Sequence of chain A:
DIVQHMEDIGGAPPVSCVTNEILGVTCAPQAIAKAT

Sequence of chain B:
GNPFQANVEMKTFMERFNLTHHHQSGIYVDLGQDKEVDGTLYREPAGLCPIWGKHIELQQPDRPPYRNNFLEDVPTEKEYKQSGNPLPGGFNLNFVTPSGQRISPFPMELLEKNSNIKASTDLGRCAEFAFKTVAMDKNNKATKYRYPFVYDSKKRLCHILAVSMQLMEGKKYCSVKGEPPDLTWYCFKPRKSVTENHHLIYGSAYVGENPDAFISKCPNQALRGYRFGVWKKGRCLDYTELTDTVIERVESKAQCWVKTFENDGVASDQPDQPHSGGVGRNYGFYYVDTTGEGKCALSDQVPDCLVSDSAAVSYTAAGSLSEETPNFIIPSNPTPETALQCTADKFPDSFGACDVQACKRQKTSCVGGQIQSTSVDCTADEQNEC

The following describes two proteins that form a bound complex.

Residue-level contacts at the interface:
Residue M175 in chain B contacts residue G10 in chain A (closest heavy-atom distance 3.5 Å).
Residue V144 in chain B is in contact with residue T19 in chain A (closest heavy-atom distance 2.9 Å).
Residue Y52 in chain B is in contact with residue A12 in chain A (closest heavy-atom distance 3.6 Å).
Residue V106 in chain B contacts residue C27 in chain A (closest heavy-atom distance 2.8 Å).
Residue Y52 in chain B is in contact with residue P13 in chain A (closest heavy-atom distance 3.4 Å).
Residue N126 in chain B is in contact with residue E21 in chain A (closest heavy-atom distance 2.9 Å).
Residue I127 in chain B contacts residue I22 in chain A (closest heavy-atom distance 3.0 Å).
Residue Y155 in chain B contacts residue P13 in chain A (closest heavy-atom distance 3.5 Å).
Residue P85 in chain B contacts residue A33 in chain A (closest heavy-atom distance 3.2 Å).
Residue M146 in chain B contacts residue C17 in chain A (closest heavy-atom distance 3.2 Å).
Residue F105 in chain B interacts with residue C27 in chain A (closest heavy-atom distance 3.4 Å).
Residue Y52 in chain B interacts with residue G11 in chain A (closest heavy-atom distance 3.4 Å).
Residue Y157 in chain B is in contact with residue V15 in chain A (closest heavy-atom distance 3.6 Å).
Residue K142 in chain B is in contact with residue T19 in chain A (closest heavy-atom distance 3.4 Å).
Residue Y183 in chain B is in contact with residue H5 in chain A (closest heavy-atom distance 3.4 Å).
Residue Y183 in chain B contacts residue I2 in chain A (closest heavy-atom distance 3.7 Å).
Residue E87 in chain B is in contact with residue K34 in chain A (closest heavy-atom distance 3.3 Å).
Residue R53 in chain B interacts with residue E7 in chain A (closest heavy-atom distance 3.3 Å).
Residue F105 in chain B contacts residue A28 in chain A (closest heavy-atom distance 3.5 Å).
Residue Y90 in chain B contacts residue A35 in chain A (closest heavy-atom distance 3.0 Å).
Residue L41 in chain B is in contact with residue I9 in chain A (closest heavy-atom distance 3.7 Å).
Residue T194 in chain B interacts with residue T36 in chain A (closest heavy-atom distance 3.7 Å).
Residue Q280 in chain B is in contact with residue I9 in chain A (closest heavy-atom distance 3.5 Å).
Residue E87 in chain B contacts residue A33 in chain A (closest heavy-atom distance 3.0 Å).
Residue P281 in chain B is in contact with residue D8 in chain A (closest heavy-atom distance 3.3 Å).
Residue M175 in chain B contacts residue I9 in chain A (closest heavy-atom distance 3.1 Å).
Residue Y52 in chain B contacts residue P14 in chain A (closest heavy-atom distance 3.2 Å).
Residue I113 in chain B interacts with residue N20 in chain A (closest heavy-atom distance 3.6 Å).
Residue V84 in chain B interacts with residue I32 in chain A (closest heavy-atom distance 3.6 Å).
Residue T86 in chain B is in contact with residue A33 in chain A (closest heavy-atom distance 3.4 Å).
Residue R53 in chain B is in contact with residue D8 in chain A (closest heavy-atom distance 2.8 Å).
Residue N104 in chain B is in contact with residue I32 in chain A (closest heavy-atom distance 3.7 Å).
Residue Y90 in chain B interacts with residue T36 in chain A (closest heavy-atom distance 2.5 Å).
Residue T143 in chain B interacts with residue N20 in chain A (closest heavy-atom distance 2.6 Å).
Residue N124 in chain B interacts with residue I22 in chain A (closest heavy-atom distance 3.3 Å).
Residue N95 in chain B interacts with residue T36 in chain A (closest heavy-atom distance 2.9 Å).
Residue M178 in chain B interacts with residue I9 in chain A (closest heavy-atom distance 3.7 Å).
Residue F105 in chain B is in contact with residue V15 in chain A (closest heavy-atom distance 3.7 Å).
Residue M175 in chain B contacts residue G11 in chain A (closest heavy-atom distance 3.5 Å).
Residue K142 in chain B is in contact with residue E21 in chain A (closest heavy-atom distance 3.1 Å).
Residue S174 in chain B is in contact with residue G10 in chain A (closest heavy-atom distance 3.7 Å).
Residue K142 in chain B is in contact with residue N20 in chain A (closest heavy-atom distance 3.3 Å).
Residue F105 in chain B interacts with residue S16 in chain A (closest heavy-atom distance 3.2 Å).
Residue F105 in chain B interacts with residue C17 in chain A (closest heavy-atom distance 3.5 Å).
Residue F105 in chain B interacts with residue T26 in chain A (closest heavy-atom distance 3.4 Å).
Residue M146 in chain B interacts with residue V18 in chain A (closest heavy-atom distance 3.5 Å).
Residue F139 in chain B interacts with residue N20 in chain A (closest heavy-atom distance 3.4 Å).
Residue D302 in chain B is in contact with residue D8 in chain A (closest heavy-atom distance 3.6 Å).
Residue T107 in chain B contacts residue L23 in chain A (closest heavy-atom distance 3.5 Å).
Residue T143 in chain B interacts with residue T19 in chain A (closest heavy-atom distance 3.3 Å).
Residue Q111 in chain B contacts residue L23 in chain A (closest heavy-atom distance 3.3 Å).
Residue T50 in chain B interacts with residue E7 in chain A (closest heavy-atom distance 3.6 Å).
Residue M146 in chain B contacts residue V15 in chain A (closest heavy-atom distance 3.3 Å).
Residue T143 in chain B is in contact with residue V18 in chain A (closest heavy-atom distance 2.8 Å).
Residue Q303 in chain B interacts with residue D8 in chain A (closest heavy-atom distance 2.7 Å).
Residue V144 in chain B is in contact with residue V18 in chain A (closest heavy-atom distance 3.3 Å).
Residue N104 in chain B interacts with residue P29 in chain A (closest heavy-atom distance 3.7 Å).
Residue L41 in chain B contacts residue G10 in chain A (closest heavy-atom distance 3.7 Å).
Residue M146 in chain B is in contact with residue T19 in chain A (closest heavy-atom distance 3.7 Å).
Residue E87 in chain B interacts with residue A31 in chain A (closest heavy-atom distance 3.0 Å).